Residue-level contacts at the interface:
Residue E191 in chain A contacts residue E56 in chain B (closest heavy-atom distance 3.0 Å).
Residue L190 in chain A contacts residue E56 in chain B (closest heavy-atom distance 4.7 Å).
Residue Q194 in chain A contacts residue E56 in chain B (closest heavy-atom distance 4.2 Å).

Sequence of chain B:
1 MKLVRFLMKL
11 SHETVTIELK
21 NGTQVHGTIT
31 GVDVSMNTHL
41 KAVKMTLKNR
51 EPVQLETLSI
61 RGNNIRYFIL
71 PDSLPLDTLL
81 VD

This data describes a binding interaction between two proteins.

Sequence of chain A:
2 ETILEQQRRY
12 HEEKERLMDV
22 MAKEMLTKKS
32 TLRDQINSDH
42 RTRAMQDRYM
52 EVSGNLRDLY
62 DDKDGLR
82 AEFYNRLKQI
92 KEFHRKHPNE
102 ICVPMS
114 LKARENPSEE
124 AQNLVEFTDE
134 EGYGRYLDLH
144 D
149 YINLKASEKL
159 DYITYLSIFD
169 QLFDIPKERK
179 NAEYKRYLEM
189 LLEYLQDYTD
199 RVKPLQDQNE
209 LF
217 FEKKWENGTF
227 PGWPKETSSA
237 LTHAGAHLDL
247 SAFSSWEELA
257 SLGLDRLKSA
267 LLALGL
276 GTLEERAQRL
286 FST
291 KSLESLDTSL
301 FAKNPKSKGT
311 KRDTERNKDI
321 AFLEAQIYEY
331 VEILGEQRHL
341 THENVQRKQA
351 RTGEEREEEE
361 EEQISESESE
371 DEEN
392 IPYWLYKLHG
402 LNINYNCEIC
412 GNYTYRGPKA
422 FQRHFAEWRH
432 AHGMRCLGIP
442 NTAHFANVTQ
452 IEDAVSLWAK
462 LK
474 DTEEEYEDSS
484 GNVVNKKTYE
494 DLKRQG